Sequence of chain B:
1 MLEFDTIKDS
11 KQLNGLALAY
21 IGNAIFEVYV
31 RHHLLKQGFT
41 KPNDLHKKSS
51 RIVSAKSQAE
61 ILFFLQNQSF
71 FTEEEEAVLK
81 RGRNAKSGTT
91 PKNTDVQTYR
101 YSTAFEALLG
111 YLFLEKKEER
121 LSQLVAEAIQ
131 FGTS

Residue-level contacts at the interface:
Residue V93 in chain A is in contact with residue Q12 in chain B (closest heavy-atom distance 3.4 Å).
Residue K71 in chain A contacts residue K11 in chain B (closest heavy-atom distance 4.3 Å).
Residue K71 in chain A contacts residue R81 in chain B (closest heavy-atom distance 4.3 Å).
Residue V93 in chain A contacts residue D9 in chain B (closest heavy-atom distance 4.5 Å).
Residue K71 in chain A is in contact with residue Q12 in chain B (closest heavy-atom distance 3.3 Å).
Residue K38 in chain A interacts with residue D9 in chain B (closest heavy-atom distance 3.3 Å).

The following describes two proteins that form a bound complex.

Sequence of chain A:
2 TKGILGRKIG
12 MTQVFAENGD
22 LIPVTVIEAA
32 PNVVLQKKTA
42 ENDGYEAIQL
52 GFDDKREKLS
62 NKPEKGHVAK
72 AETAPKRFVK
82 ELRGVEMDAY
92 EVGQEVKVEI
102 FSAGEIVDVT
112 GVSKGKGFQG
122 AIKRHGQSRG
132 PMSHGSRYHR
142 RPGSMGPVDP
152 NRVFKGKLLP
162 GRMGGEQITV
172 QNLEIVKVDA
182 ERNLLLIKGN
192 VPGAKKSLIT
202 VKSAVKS